Sequence of chain A:
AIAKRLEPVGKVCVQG

Sequence of chain B:
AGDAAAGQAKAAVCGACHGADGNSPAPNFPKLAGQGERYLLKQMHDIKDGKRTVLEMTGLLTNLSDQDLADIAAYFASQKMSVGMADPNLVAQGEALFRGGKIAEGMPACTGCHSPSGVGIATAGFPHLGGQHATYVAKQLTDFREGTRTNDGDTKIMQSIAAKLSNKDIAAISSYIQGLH

These two protein chains interact to form a complex.

Contacts between the two chains:
Residue E95 in chain B is in contact with residue V35 in chain A (closest heavy-atom distance 4.2 Å).
Residue G179 in chain B contacts residue C36 in chain A (closest heavy-atom distance 2.5 Å).
Residue M85 in chain B contacts residue C36 in chain A (closest heavy-atom distance 3.5 Å).
Residue M85 in chain B interacts with residue V37 in chain A (closest heavy-atom distance 3.2 Å).
Residue A86 in chain B interacts with residue C36 in chain A (closest heavy-atom distance 2.6 Å).
Residue A86 in chain B interacts with residue V37 in chain A (closest heavy-atom distance 3.4 Å).
Residue G179 in chain B contacts residue V35 in chain A (closest heavy-atom distance 3.2 Å).
Residue R99 in chain B interacts with residue P31 in chain A (closest heavy-atom distance 3.6 Å).
Residue L180 in chain B interacts with residue G33 in chain A (closest heavy-atom distance 4.0 Å).
Residue V83 in chain B contacts residue C36 in chain A (closest heavy-atom distance 4.0 Å).
Residue R99 in chain B is in contact with residue G33 in chain A (closest heavy-atom distance 4.5 Å).
Residue D87 in chain B is in contact with residue Q38 in chain A (closest heavy-atom distance 4.3 Å).
Residue V91 in chain B is in contact with residue V35 in chain A (closest heavy-atom distance 3.8 Å).
Residue H181 in chain B is in contact with residue K34 in chain A (closest heavy-atom distance 2.7 Å).
Residue L180 in chain B interacts with residue C36 in chain A (closest heavy-atom distance 4.5 Å).
Residue Y176 in chain B contacts residue V35 in chain A (closest heavy-atom distance 3.5 Å).
Residue P116 in chain B is in contact with residue V32 in chain A (closest heavy-atom distance 3.9 Å).
Residue E95 in chain B contacts residue G33 in chain A (closest heavy-atom distance 4.8 Å).
Residue H181 in chain B interacts with residue V32 in chain A (closest heavy-atom distance 4.5 Å).
Residue P88 in chain B contacts residue V37 in chain A (closest heavy-atom distance 3.5 Å).
Residue L180 in chain B is in contact with residue K34 in chain A (closest heavy-atom distance 3.4 Å).
Residue P88 in chain B contacts residue Q38 in chain A (closest heavy-atom distance 3.4 Å).
Residue S117 in chain B contacts residue G33 in chain A (closest heavy-atom distance 4.3 Å).
Residue G179 in chain B is in contact with residue K34 in chain A (closest heavy-atom distance 3.9 Å).
Residue H181 in chain B is in contact with residue V35 in chain A (closest heavy-atom distance 4.0 Å).
Residue A86 in chain B interacts with residue Q38 in chain A (closest heavy-atom distance 3.0 Å).
Residue M85 in chain B interacts with residue G39 in chain A (closest heavy-atom distance 5.0 Å).
Residue P116 in chain B contacts residue G33 in chain A (closest heavy-atom distance 3.4 Å).
Residue L180 in chain B contacts residue V35 in chain A (closest heavy-atom distance 3.8 Å).
Residue V91 in chain B interacts with residue V37 in chain A (closest heavy-atom distance 3.6 Å).
Residue H181 in chain B interacts with residue C36 in chain A (closest heavy-atom distance 3.3 Å).
Residue S117 in chain B is in contact with residue V32 in chain A (closest heavy-atom distance 4.3 Å).
Residue H181 in chain B is in contact with residue G33 in chain A (closest heavy-atom distance 4.2 Å).
Residue Y176 in chain B interacts with residue G33 in chain A (closest heavy-atom distance 4.3 Å).
Residue D87 in chain B interacts with residue V37 in chain A (closest heavy-atom distance 4.4 Å).
Residue M85 in chain B contacts residue Q38 in chain A (closest heavy-atom distance 3.6 Å).
Residue A86 in chain B interacts with residue V35 in chain A (closest heavy-atom distance 3.8 Å).
Residue G84 in chain B interacts with residue C36 in chain A (closest heavy-atom distance 3.4 Å).